Residue-level contacts at the interface:
Residue Y46 in the first protein is in contact with residue P96 in the second protein (closest heavy-atom distance 3.8 Å).
Residue F44 in the first protein contacts residue I93 in the second protein (closest heavy-atom distance 4.0 Å).
Residue K98 in the first protein contacts residue E1 in the second protein (closest heavy-atom distance 3.9 Å).
Residue F47 in the first protein is in contact with residue I93 in the second protein (closest heavy-atom distance 3.7 Å).
Residue K98 in the first protein is in contact with residue Y95 in the second protein (closest heavy-atom distance 3.5 Å).
Residue L45 in the first protein is in contact with residue I93 in the second protein (closest heavy-atom distance 3.0 Å).
Residue Q43 in the first protein contacts residue Y95 in the second protein (closest heavy-atom distance 3.5 Å).
Residue Q43 in the first protein interacts with residue N94 in the second protein (closest heavy-atom distance 5.0 Å).
Residue Y46 in the first protein interacts with residue Y95 in the second protein (closest heavy-atom distance 2.9 Å).
Residue L45 in the first protein is in contact with residue Y95 in the second protein (closest heavy-atom distance 4.7 Å).
Residue F44 in the first protein is in contact with residue N94 in the second protein (closest heavy-atom distance 2.3 Å).
Residue L45 in the first protein is in contact with residue N94 in the second protein (closest heavy-atom distance 2.8 Å).
Residue K71 in the first protein is in contact with residue Y92 in the second protein (closest heavy-atom distance 2.7 Å).
Residue F44 in the first protein interacts with residue Y95 in the second protein (closest heavy-atom distance 3.7 Å).
Residue F47 in the first protein is in contact with residue Y33 in the second protein (closest heavy-atom distance 4.3 Å).
Residue Y46 in the first protein contacts residue N94 in the second protein (closest heavy-atom distance 3.9 Å).
Residue Y46 in the first protein interacts with residue Y92 in the second protein (closest heavy-atom distance 3.9 Å).
Residue Y46 in the first protein is in contact with residue L97 in the second protein (closest heavy-atom distance 3.0 Å).
Residue Y46 in the first protein contacts residue I93 in the second protein (closest heavy-atom distance 2.8 Å).

The following describes two proteins that form a bound complex.

Sequence of the first protein:
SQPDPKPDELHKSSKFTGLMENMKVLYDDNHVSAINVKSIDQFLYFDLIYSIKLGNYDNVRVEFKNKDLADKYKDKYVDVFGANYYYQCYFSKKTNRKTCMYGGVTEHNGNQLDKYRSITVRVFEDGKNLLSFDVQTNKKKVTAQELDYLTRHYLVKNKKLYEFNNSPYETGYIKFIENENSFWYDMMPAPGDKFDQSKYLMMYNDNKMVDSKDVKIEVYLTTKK

Sequence of the second protein:
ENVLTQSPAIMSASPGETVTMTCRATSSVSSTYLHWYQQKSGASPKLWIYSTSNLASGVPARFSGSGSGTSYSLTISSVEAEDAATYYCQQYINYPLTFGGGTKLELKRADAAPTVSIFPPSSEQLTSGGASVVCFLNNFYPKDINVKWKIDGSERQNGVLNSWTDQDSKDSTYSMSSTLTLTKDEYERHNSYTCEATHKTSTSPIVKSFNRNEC